Sequence of the first protein:
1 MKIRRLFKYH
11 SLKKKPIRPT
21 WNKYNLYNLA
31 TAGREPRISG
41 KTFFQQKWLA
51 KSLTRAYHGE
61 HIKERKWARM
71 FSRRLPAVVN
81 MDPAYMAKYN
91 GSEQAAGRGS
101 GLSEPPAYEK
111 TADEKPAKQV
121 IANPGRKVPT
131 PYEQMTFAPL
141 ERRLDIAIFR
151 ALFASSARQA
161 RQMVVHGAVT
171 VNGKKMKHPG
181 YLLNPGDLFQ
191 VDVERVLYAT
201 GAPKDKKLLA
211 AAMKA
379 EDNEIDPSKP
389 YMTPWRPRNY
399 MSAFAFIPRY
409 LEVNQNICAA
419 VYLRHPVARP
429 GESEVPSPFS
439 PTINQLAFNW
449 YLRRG

Sequence of the second protein:
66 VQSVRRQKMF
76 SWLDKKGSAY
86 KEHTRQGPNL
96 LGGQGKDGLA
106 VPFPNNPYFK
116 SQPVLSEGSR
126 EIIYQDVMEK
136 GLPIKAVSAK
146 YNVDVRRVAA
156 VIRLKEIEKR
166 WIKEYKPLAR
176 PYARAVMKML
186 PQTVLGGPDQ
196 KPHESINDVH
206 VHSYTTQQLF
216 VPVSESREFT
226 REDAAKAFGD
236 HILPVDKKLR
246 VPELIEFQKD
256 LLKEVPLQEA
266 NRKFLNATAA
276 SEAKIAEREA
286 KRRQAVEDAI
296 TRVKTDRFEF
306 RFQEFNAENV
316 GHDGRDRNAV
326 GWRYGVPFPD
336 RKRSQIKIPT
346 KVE

Contacts between the two chains:
Residue S92 in the first protein contacts residue F224 in the second protein (closest heavy-atom distance 3.3 Å).
Residue S400 in the first protein is in contact with residue Y85 in the second protein (closest heavy-atom distance 3.2 Å).
Residue R407 in the first protein is in contact with residue P118 in the second protein (closest heavy-atom distance 3.4 Å).
Residue E410 in the first protein interacts with residue R152 in the second protein (closest heavy-atom distance 3.0 Å).
Residue L421 in the first protein is in contact with residue R151 in the second protein (closest heavy-atom distance 3.4 Å).
Residue V79 in the first protein interacts with residue D203 in the second protein (closest heavy-atom distance 3.3 Å).
Residue A87 in the first protein is in contact with residue L257 in the second protein (closest heavy-atom distance 3.3 Å).
Residue S400 in the first protein contacts residue L95 in the second protein (closest heavy-atom distance 3.3 Å).
Residue S92 in the first protein is in contact with residue T225 in the second protein (closest heavy-atom distance 3.4 Å).
Residue Y181 in the first protein interacts with residue P344 in the second protein (closest heavy-atom distance 3.2 Å).
Residue Q190 in the first protein is in contact with residue W166 in the second protein (closest heavy-atom distance 3.1 Å).
Residue V78 in the first protein contacts residue V204 in the second protein (closest heavy-atom distance 3.1 Å).
Residue N381 in the first protein contacts residue P176 in the second protein (closest heavy-atom distance 3.3 Å).
Residue M81 in the first protein contacts residue N202 in the second protein (closest heavy-atom distance 3.1 Å).
Residue G33 in the first protein is in contact with residue N110 in the second protein (closest heavy-atom distance 3.0 Å).
Residue R74 in the first protein is in contact with residue S208 in the second protein (closest heavy-atom distance 3.2 Å).
Residue Y398 in the first protein is in contact with residue L78 in the second protein (closest heavy-atom distance 3.2 Å).
Residue Y89 in the first protein interacts with residue R226 in the second protein (closest heavy-atom distance 2.8 Å).
Residue S435 in the first protein interacts with residue N111 in the second protein (closest heavy-atom distance 2.6 Å).
Residue N414 in the first protein interacts with residue A178 in the second protein (closest heavy-atom distance 3.2 Å).
Residue A30 in the first protein interacts with residue W77 in the second protein (closest heavy-atom distance 3.4 Å).
Residue L409 in the first protein interacts with residue R152 in the second protein (closest heavy-atom distance 3.2 Å).
Residue R407 in the first protein is in contact with residue H198 in the second protein (closest heavy-atom distance 2.8 Å).
Residue N184 in the first protein contacts residue T345 in the second protein (closest heavy-atom distance 3.1 Å).
Residue T200 in the first protein interacts with residue Y177 in the second protein (closest heavy-atom distance 3.4 Å).
Residue S438 in the first protein contacts residue N110 in the second protein (closest heavy-atom distance 3.4 Å).
Residue E410 in the first protein contacts residue V156 in the second protein (closest heavy-atom distance 2.9 Å).
Residue R65 in the first protein interacts with residue R338 in the second protein (closest heavy-atom distance 2.9 Å).
Residue M176 in the first protein contacts residue V347 in the second protein (closest heavy-atom distance 3.4 Å).
Residue L152 in the first protein interacts with residue Y177 in the second protein (closest heavy-atom distance 2.4 Å).
Residue Y398 in the first protein contacts residue Y85 in the second protein (closest heavy-atom distance 3.3 Å).
Residue M86 in the first protein is in contact with residue R226 in the second protein (closest heavy-atom distance 3.2 Å).
Residue R407 in the first protein interacts with residue E199 in the second protein (closest heavy-atom distance 3.3 Å).
Residue A77 in the first protein interacts with residue V206 in the second protein (closest heavy-atom distance 3.3 Å).
Residue E410 in the first protein is in contact with residue L159 in the second protein (closest heavy-atom distance 3.2 Å).
Residue I405 in the first protein contacts residue L185 in the second protein (closest heavy-atom distance 3.3 Å).
Residue S92 in the first protein contacts residue E223 in the second protein (closest heavy-atom distance 3.0 Å).
Residue R427 in the first protein interacts with residue D203 in the second protein (closest heavy-atom distance 2.8 Å).
Residue N414 in the first protein is in contact with residue R175 in the second protein (closest heavy-atom distance 3.4 Å).
Residue N90 in the first protein is in contact with residue T225 in the second protein (closest heavy-atom distance 3.4 Å).
Residue N414 in the first protein contacts residue E163 in the second protein (closest heavy-atom distance 3.0 Å).
Residue G186 in the first protein contacts residue R158 in the second protein (closest heavy-atom distance 2.3 Å).
Residue Q134 in the first protein is in contact with residue N111 in the second protein (closest heavy-atom distance 3.0 Å).
Residue L12 in the first protein contacts residue R70 in the second protein (closest heavy-atom distance 3.3 Å).
Residue R69 in the first protein contacts residue R338 in the second protein (closest heavy-atom distance 3.3 Å).
Residue P83 in the first protein contacts residue N202 in the second protein (closest heavy-atom distance 3.2 Å).
Residue E430 in the first protein is in contact with residue Q117 in the second protein (closest heavy-atom distance 2.7 Å).
Residue R407 in the first protein is in contact with residue R152 in the second protein (closest heavy-atom distance 2.7 Å).
Residue Y398 in the first protein is in contact with residue K86 in the second protein (closest heavy-atom distance 3.2 Å).
Residue V171 in the first protein contacts residue V347 in the second protein (closest heavy-atom distance 3.4 Å).
Residue Y24 in the first protein contacts residue M74 in the second protein (closest heavy-atom distance 3.3 Å).
Residue N414 in the first protein interacts with residue A174 in the second protein (closest heavy-atom distance 2.9 Å).
Residue N80 in the first protein interacts with residue D203 in the second protein (closest heavy-atom distance 3.4 Å).
Residue E379 in the first protein interacts with residue R179 in the second protein (closest heavy-atom distance 3.0 Å).
Residue V79 in the first protein contacts residue V204 in the second protein (closest heavy-atom distance 2.7 Å).
Residue N90 in the first protein is in contact with residue E223 in the second protein (closest heavy-atom distance 3.0 Å).
Residue R427 in the first protein is in contact with residue S200 in the second protein (closest heavy-atom distance 2.9 Å).
Residue N172 in the first protein is in contact with residue V347 in the second protein (closest heavy-atom distance 2.5 Å).
Residue N412 in the first protein contacts residue E163 in the second protein (closest heavy-atom distance 2.6 Å).
Residue N90 in the first protein contacts residue R226 in the second protein (closest heavy-atom distance 3.0 Å).

This data describes a binding interaction between two proteins.